Sequence of protein 1:
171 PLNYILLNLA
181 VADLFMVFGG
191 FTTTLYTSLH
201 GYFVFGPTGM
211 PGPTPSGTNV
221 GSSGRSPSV

This data describes a binding interaction between two proteins.

Sequence of protein 2:
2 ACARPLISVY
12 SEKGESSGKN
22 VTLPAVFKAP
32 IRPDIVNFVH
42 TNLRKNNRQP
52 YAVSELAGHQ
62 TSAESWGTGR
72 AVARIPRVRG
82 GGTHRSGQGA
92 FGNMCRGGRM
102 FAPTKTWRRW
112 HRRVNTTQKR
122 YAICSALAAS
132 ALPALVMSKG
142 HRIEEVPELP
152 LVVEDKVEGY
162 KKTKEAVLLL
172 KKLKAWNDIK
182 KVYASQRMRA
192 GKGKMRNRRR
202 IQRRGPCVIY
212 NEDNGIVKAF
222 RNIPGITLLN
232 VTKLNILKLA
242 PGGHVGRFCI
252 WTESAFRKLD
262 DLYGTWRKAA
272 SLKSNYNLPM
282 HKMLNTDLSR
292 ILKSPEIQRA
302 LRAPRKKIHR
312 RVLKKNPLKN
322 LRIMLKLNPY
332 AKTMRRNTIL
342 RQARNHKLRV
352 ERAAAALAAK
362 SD

Interface contacts:
Residue G83 in protein 2 contacts residue T214 in protein 1 (closest heavy-atom distance 3.5 Å).
Residue G83 in protein 2 interacts with residue S216 in protein 1 (closest heavy-atom distance 4.6 Å).
Residue S87 in protein 2 contacts residue S216 in protein 1 (closest heavy-atom distance 4.0 Å).
Residue H85 in protein 2 interacts with residue T214 in protein 1 (closest heavy-atom distance 4.3 Å).
Residue R71 in protein 2 is in contact with residue V220 in protein 1 (closest heavy-atom distance 4.2 Å).
Residue G82 in protein 2 interacts with residue S216 in protein 1 (closest heavy-atom distance 4.8 Å).
Residue W67 in protein 2 interacts with residue T218 in protein 1 (closest heavy-atom distance 3.7 Å).
Residue T84 in protein 2 is in contact with residue T214 in protein 1 (closest heavy-atom distance 4.0 Å).
Residue R71 in protein 2 contacts residue T218 in protein 1 (closest heavy-atom distance 2.4 Å).